Contacts between the two chains:
Residue H125 in chain A interacts with residue A21 in chain B (closest heavy-atom distance 4.3 Å).
Residue D146 in chain A is in contact with residue A18 in chain B (closest heavy-atom distance 5.0 Å).
Residue T124 in chain A interacts with residue A21 in chain B (closest heavy-atom distance 3.9 Å).

Sequence of chain B:
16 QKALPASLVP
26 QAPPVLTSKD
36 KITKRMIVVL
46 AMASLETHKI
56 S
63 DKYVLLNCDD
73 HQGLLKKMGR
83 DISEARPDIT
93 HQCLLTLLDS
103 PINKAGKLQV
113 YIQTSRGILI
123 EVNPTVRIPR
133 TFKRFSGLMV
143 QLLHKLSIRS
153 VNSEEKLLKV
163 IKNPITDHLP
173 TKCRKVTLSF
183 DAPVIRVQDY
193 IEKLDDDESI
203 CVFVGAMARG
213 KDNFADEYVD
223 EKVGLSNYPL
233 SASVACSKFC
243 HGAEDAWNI

These two protein chains interact to form a complex.

Sequence of chain A:
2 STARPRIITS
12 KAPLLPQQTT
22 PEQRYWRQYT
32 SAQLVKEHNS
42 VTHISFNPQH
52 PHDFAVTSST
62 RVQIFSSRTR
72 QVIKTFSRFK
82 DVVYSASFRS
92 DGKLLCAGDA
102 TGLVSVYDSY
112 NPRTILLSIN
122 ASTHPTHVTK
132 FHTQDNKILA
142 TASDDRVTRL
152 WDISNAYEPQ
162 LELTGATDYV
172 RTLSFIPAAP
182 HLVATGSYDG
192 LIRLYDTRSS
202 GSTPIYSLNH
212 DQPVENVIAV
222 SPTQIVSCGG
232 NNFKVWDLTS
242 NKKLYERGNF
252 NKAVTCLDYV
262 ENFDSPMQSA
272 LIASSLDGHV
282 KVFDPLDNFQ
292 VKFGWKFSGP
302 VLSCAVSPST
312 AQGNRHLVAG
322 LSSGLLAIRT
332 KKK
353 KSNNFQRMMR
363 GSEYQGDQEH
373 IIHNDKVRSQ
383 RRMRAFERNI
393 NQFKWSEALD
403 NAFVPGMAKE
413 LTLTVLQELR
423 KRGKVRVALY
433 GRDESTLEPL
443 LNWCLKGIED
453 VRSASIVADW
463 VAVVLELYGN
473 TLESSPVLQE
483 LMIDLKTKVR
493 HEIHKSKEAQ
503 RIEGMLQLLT